Sequence of chain B:
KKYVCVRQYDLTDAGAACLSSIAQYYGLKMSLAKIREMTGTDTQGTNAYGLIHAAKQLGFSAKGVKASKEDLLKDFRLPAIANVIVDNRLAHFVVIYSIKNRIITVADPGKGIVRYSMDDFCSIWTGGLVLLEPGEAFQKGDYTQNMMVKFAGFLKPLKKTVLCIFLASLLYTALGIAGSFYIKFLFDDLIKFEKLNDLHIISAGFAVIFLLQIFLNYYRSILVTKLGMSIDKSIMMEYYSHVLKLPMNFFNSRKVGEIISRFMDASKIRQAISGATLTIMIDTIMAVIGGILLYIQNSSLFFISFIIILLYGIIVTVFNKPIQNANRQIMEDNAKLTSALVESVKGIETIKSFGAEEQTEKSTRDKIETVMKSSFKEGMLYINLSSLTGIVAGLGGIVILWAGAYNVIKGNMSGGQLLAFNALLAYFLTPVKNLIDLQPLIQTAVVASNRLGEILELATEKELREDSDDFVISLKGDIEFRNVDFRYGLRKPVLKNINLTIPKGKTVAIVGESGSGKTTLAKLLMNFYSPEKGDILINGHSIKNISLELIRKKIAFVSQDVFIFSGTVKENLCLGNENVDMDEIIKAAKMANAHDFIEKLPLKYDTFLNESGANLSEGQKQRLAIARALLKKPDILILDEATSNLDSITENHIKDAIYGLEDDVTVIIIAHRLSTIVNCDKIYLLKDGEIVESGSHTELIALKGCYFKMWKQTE

Sequence of chain A:
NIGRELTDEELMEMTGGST

This data describes a binding interaction between two proteins.

Interface contacts:
Residue L141 in chain B contacts residue N11 in chain A (closest heavy-atom distance 4.3 Å).
Residue K76 in chain B interacts with residue R14 in chain A (closest heavy-atom distance 2.7 Å).
Residue A101 in chain B contacts residue G27 in chain A (closest heavy-atom distance 2.7 Å).
Residue K76 in chain B interacts with residue L16 in chain A (closest heavy-atom distance 3.2 Å).
Residue T56 in chain B interacts with residue T25 in chain A (closest heavy-atom distance 3.5 Å).
Residue Q54 in chain B interacts with residue S28 in chain A (closest heavy-atom distance 3.5 Å).
Residue Y59 in chain B interacts with residue D18 in chain A (closest heavy-atom distance 3.1 Å).
Residue A24 in chain B is in contact with residue G27 in chain A (closest heavy-atom distance 4.8 Å).
Residue R501 in chain B contacts residue M22 in chain A (closest heavy-atom distance 3.7 Å).
Residue L500 in chain B contacts residue M22 in chain A (closest heavy-atom distance 4.3 Å).
Residue L139 in chain B is in contact with residue M24 in chain A (closest heavy-atom distance 4.8 Å).
Residue H102 in chain B is in contact with residue G26 in chain A (closest heavy-atom distance 4.8 Å).
Residue A58 in chain B contacts residue M24 in chain A (closest heavy-atom distance 3.4 Å).
Residue D85 in chain B interacts with residue N11 in chain A (closest heavy-atom distance 3.8 Å).
Residue G74 in chain B contacts residue L16 in chain A (closest heavy-atom distance 3.5 Å).
Residue V75 in chain B interacts with residue R14 in chain A (closest heavy-atom distance 3.4 Å).
Residue A101 in chain B is in contact with residue G26 in chain A (closest heavy-atom distance 3.7 Å).
Residue D85 in chain B contacts residue I12 in chain A (closest heavy-atom distance 4.3 Å).
Residue H102 in chain B contacts residue G27 in chain A (closest heavy-atom distance 4.5 Å).
Residue K502 in chain B contacts residue M22 in chain A (closest heavy-atom distance 3.4 Å).
Residue A24 in chain B interacts with residue G26 in chain A (closest heavy-atom distance 4.5 Å).
Residue N57 in chain B interacts with residue L21 in chain A (closest heavy-atom distance 3.9 Å).
Residue T22 in chain B interacts with residue G27 in chain A (closest heavy-atom distance 4.5 Å).
Residue F103 in chain B interacts with residue G26 in chain A (closest heavy-atom distance 3.4 Å).
Residue L83 in chain B contacts residue I12 in chain A (closest heavy-atom distance 4.8 Å).
Residue T22 in chain B interacts with residue G26 in chain A (closest heavy-atom distance 3.6 Å).
Residue V75 in chain B interacts with residue M24 in chain A (closest heavy-atom distance 4.8 Å).
Residue Q54 in chain B contacts residue G27 in chain A (closest heavy-atom distance 3.4 Å).
Residue N57 in chain B is in contact with residue M22 in chain A (closest heavy-atom distance 2.9 Å).
Residue V75 in chain B interacts with residue G13 in chain A (closest heavy-atom distance 3.7 Å).
Residue A101 in chain B is in contact with residue S28 in chain A (closest heavy-atom distance 2.8 Å).
Residue A101 in chain B interacts with residue T29 in chain A (closest heavy-atom distance 4.8 Å).
Residue Y59 in chain B is in contact with residue M22 in chain A (closest heavy-atom distance 3.8 Å).
Residue G138 in chain B contacts residue M24 in chain A (closest heavy-atom distance 3.4 Å).
Residue F103 in chain B interacts with residue M24 in chain A (closest heavy-atom distance 4.5 Å).
Residue G55 in chain B is in contact with residue S28 in chain A (closest heavy-atom distance 4.7 Å).
Residue G137 in chain B is in contact with residue M24 in chain A (closest heavy-atom distance 4.7 Å).
Residue K502 in chain B contacts residue E19 in chain A (closest heavy-atom distance 3.2 Å).
Residue N57 in chain B is in contact with residue M24 in chain A (closest heavy-atom distance 3.2 Å).
Residue F86 in chain B is in contact with residue N11 in chain A (closest heavy-atom distance 4.3 Å).
Residue A101 in chain B interacts with residue T25 in chain A (closest heavy-atom distance 3.1 Å).
Residue T56 in chain B contacts residue G26 in chain A (closest heavy-atom distance 3.1 Å).
Residue A58 in chain B contacts residue L21 in chain A (closest heavy-atom distance 3.1 Å).
Residue H102 in chain B contacts residue T25 in chain A (closest heavy-atom distance 4.7 Å).
Residue G74 in chain B contacts residue L21 in chain A (closest heavy-atom distance 3.6 Å).
Residue I62 in chain B is in contact with residue L21 in chain A (closest heavy-atom distance 3.5 Å).
Residue L100 in chain B interacts with residue S28 in chain A (closest heavy-atom distance 3.7 Å).
Residue T56 in chain B interacts with residue M24 in chain A (closest heavy-atom distance 3.7 Å).
Residue G55 in chain B contacts residue G26 in chain A (closest heavy-atom distance 3.2 Å).
Residue Y59 in chain B contacts residue L21 in chain A (closest heavy-atom distance 2.9 Å).
Residue K73 in chain B contacts residue E15 in chain A (closest heavy-atom distance 4.6 Å).
Residue Q54 in chain B is in contact with residue G26 in chain A (closest heavy-atom distance 4.5 Å).
Residue G74 in chain B is in contact with residue E15 in chain A (closest heavy-atom distance 3.4 Å).
Residue N57 in chain B contacts residue T25 in chain A (closest heavy-atom distance 4.1 Å).
Residue R99 in chain B contacts residue T29 in chain A (closest heavy-atom distance 4.7 Å).
Residue V75 in chain B contacts residue L16 in chain A (closest heavy-atom distance 3.7 Å).
Residue R497 in chain B contacts residue M22 in chain A (closest heavy-atom distance 4.5 Å).
Residue F103 in chain B is in contact with residue T25 in chain A (closest heavy-atom distance 3.4 Å).
Residue N93 in chain B contacts residue M24 in chain A (closest heavy-atom distance 3.6 Å).
Residue K76 in chain B interacts with residue E15 in chain A (closest heavy-atom distance 4.4 Å).